Interface contacts:
Residue T97 in the second protein contacts residue S11 in the first protein (closest heavy-atom distance 4.7 Å).
Residue V99 in the second protein is in contact with residue I9 in the first protein (closest heavy-atom distance 3.7 Å).
Residue H39 in the second protein is in contact with residue F17 in the first protein (closest heavy-atom distance 3.3 Å).
Residue Y54 in the second protein interacts with residue F17 in the first protein (closest heavy-atom distance 3.6 Å).
Residue H98 in the second protein contacts residue I9 in the first protein (closest heavy-atom distance 4.6 Å).
Residue Y101 in the second protein is in contact with residue G10 in the first protein (closest heavy-atom distance 3.1 Å).
Residue S96 in the second protein contacts residue F17 in the first protein (closest heavy-atom distance 4.1 Å).
Residue Y101 in the second protein is in contact with residue S11 in the first protein (closest heavy-atom distance 3.1 Å).
Residue S61 in the second protein contacts residue D19 in the first protein (closest heavy-atom distance 3.2 Å).
Residue K55 in the second protein contacts residue F17 in the first protein (closest heavy-atom distance 4.2 Å).
Residue L51 in the second protein interacts with residue F17 in the first protein (closest heavy-atom distance 4.5 Å).
Residue F60 in the second protein interacts with residue D19 in the first protein (closest heavy-atom distance 3.9 Å).
Residue H31 in the second protein interacts with residue L12 in the first protein (closest heavy-atom distance 3.8 Å).
Residue F60 in the second protein contacts residue S18 in the first protein (closest heavy-atom distance 4.3 Å).
Residue F60 in the second protein contacts residue F17 in the first protein (closest heavy-atom distance 3.4 Å).
Residue T97 in the second protein contacts residue I9 in the first protein (closest heavy-atom distance 3.5 Å).
Residue S96 in the second protein contacts residue I9 in the first protein (closest heavy-atom distance 3.7 Å).
Residue S96 in the second protein interacts with residue S11 in the first protein (closest heavy-atom distance 2.6 Å).
Residue Y37 in the second protein is in contact with residue L12 in the first protein (closest heavy-atom distance 3.5 Å).
Residue H31 in the second protein interacts with residue I9 in the first protein (closest heavy-atom distance 4.0 Å).
Residue Y101 in the second protein interacts with residue I9 in the first protein (closest heavy-atom distance 3.8 Å).
Residue Y37 in the second protein contacts residue F17 in the first protein (closest heavy-atom distance 3.7 Å).
Residue Y37 in the second protein interacts with residue S11 in the first protein (closest heavy-atom distance 3.4 Å).

Sequence of the first protein:
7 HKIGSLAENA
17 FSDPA

Sequence of the second protein:
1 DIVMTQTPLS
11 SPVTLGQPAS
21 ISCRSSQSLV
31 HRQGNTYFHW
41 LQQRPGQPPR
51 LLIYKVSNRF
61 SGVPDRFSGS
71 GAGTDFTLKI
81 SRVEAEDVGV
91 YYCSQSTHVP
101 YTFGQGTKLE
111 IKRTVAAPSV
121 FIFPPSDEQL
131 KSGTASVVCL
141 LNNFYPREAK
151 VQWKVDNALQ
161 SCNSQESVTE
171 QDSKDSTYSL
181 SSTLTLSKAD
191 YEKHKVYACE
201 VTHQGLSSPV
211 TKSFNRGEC

The following describes two proteins that form a bound complex.